Sequence of chain A:
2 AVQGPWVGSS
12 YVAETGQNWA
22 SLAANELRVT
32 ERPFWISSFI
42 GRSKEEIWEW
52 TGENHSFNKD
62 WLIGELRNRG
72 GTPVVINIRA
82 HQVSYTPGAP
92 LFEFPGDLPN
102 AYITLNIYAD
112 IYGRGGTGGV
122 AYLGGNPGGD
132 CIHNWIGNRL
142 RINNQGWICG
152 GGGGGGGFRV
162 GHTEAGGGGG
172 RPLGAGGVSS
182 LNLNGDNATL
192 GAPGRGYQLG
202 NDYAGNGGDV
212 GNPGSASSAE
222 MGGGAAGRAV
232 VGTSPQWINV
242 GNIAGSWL

Contacts between the two chains:
Residue Y12 in chain A interacts with residue V91 in chain B (closest heavy-atom distance 3.2 Å).
Residue G9 in chain A contacts residue V91 in chain B (closest heavy-atom distance 3.7 Å).
Residue N19 in chain A contacts residue V91 in chain B (closest heavy-atom distance 2.9 Å).
Residue V13 in chain A is in contact with residue V91 in chain B (closest heavy-atom distance 3.5 Å).
Residue W20 in chain A contacts residue L89 in chain B (closest heavy-atom distance 3.3 Å).
Residue Y12 in chain A contacts residue N90 in chain B (closest heavy-atom distance 4.4 Å).
Residue W20 in chain A interacts with residue R87 in chain B (closest heavy-atom distance 4.8 Å).
Residue I37 in chain A contacts residue L89 in chain B (closest heavy-atom distance 4.0 Å).
Residue W20 in chain A is in contact with residue N90 in chain B (closest heavy-atom distance 3.3 Å).
Residue A21 in chain A contacts residue D88 in chain B (closest heavy-atom distance 3.4 Å).
Residue N19 in chain A contacts residue S92 in chain B (closest heavy-atom distance 3.3 Å).
Residue W20 in chain A interacts with residue V91 in chain B (closest heavy-atom distance 5.0 Å).
Residue W36 in chain A contacts residue I84 in chain B (closest heavy-atom distance 4.6 Å).
Residue W36 in chain A is in contact with residue A83 in chain B (closest heavy-atom distance 3.6 Å).
Residue N19 in chain A contacts residue N90 in chain B (closest heavy-atom distance 3.5 Å).
Residue N19 in chain A interacts with residue L89 in chain B (closest heavy-atom distance 3.5 Å).
Residue Y12 in chain A interacts with residue L89 in chain B (closest heavy-atom distance 3.5 Å).
Residue S10 in chain A interacts with residue V91 in chain B (closest heavy-atom distance 4.0 Å).
Residue S22 in chain A interacts with residue D88 in chain B (closest heavy-atom distance 2.6 Å).
Residue W20 in chain A is in contact with residue D88 in chain B (closest heavy-atom distance 3.6 Å).
Residue A21 in chain A interacts with residue L89 in chain B (closest heavy-atom distance 2.7 Å).
Residue V13 in chain A is in contact with residue S92 in chain B (closest heavy-atom distance 4.6 Å).
Residue S22 in chain A is in contact with residue L89 in chain B (closest heavy-atom distance 5.0 Å).
Residue W36 in chain A interacts with residue Y85 in chain B (closest heavy-atom distance 3.6 Å).
Residue A21 in chain A contacts residue N90 in chain B (closest heavy-atom distance 5.0 Å).

These two protein chains interact to form a complex.

Sequence of chain B:
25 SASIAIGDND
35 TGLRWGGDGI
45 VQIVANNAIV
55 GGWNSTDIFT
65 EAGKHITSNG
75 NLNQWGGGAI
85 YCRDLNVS